Sequence of chain B:
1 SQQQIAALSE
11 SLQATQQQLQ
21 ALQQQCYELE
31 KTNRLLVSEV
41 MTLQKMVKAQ

This data describes a binding interaction between two proteins.

Residue-level contacts at the interface:
Residue Q25 in chain A is in contact with residue Q23 in chain B (closest heavy-atom distance 3.5 Å).
Residue I5 in chain A is in contact with residue I5 in chain B (closest heavy-atom distance 3.4 Å).
Residue Q50 in chain A is in contact with residue K48 in chain B (closest heavy-atom distance 4.2 Å).
Residue E39 in chain A interacts with residue Q44 in chain B (closest heavy-atom distance 3.0 Å).
Residue L35 in chain A contacts residue V37 in chain B (closest heavy-atom distance 3.9 Å).
Residue T15 in chain A interacts with residue L19 in chain B (closest heavy-atom distance 3.8 Å).
Residue T32 in chain A interacts with residue R34 in chain B (closest heavy-atom distance 3.5 Å).
Residue L36 in chain A is in contact with residue L36 in chain B (closest heavy-atom distance 4.0 Å).
Residue Q25 in chain A is in contact with residue C26 in chain B (closest heavy-atom distance 3.8 Å).
Residue M46 in chain A is in contact with residue K48 in chain B (closest heavy-atom distance 3.9 Å).
Residue T32 in chain A contacts residue N33 in chain B (closest heavy-atom distance 3.8 Å).
Residue N33 in chain A contacts residue N33 in chain B (closest heavy-atom distance 3.0 Å).
Residue S11 in chain A interacts with residue S9 in chain B (closest heavy-atom distance 2.8 Å).
Residue L43 in chain A contacts residue V47 in chain B (closest heavy-atom distance 3.9 Å).
Residue T15 in chain A interacts with residue L12 in chain B (closest heavy-atom distance 3.6 Å).
Residue Q25 in chain A interacts with residue Y27 in chain B (closest heavy-atom distance 3.5 Å).
Residue Q18 in chain A interacts with residue Q16 in chain B (closest heavy-atom distance 3.7 Å).
Residue T42 in chain A interacts with residue Q44 in chain B (closest heavy-atom distance 3.6 Å).
Residue Q18 in chain A is in contact with residue Q20 in chain B (closest heavy-atom distance 3.9 Å).
Residue L22 in chain A is in contact with residue L19 in chain B (closest heavy-atom distance 3.8 Å).
Residue A14 in chain A is in contact with residue Q16 in chain B (closest heavy-atom distance 3.6 Å).
Residue L36 in chain A interacts with residue N33 in chain B (closest heavy-atom distance 3.9 Å).
Residue Q18 in chain A contacts residue L19 in chain B (closest heavy-atom distance 3.6 Å).
Residue L22 in chain A contacts residue L22 in chain B (closest heavy-atom distance 3.6 Å).
Residue Q18 in chain A contacts residue Q23 in chain B (closest heavy-atom distance 2.4 Å).
Residue C26 in chain A is in contact with residue C26 in chain B (closest heavy-atom distance 2.0 Å).
Residue Q4 in chain A interacts with residue I5 in chain B (closest heavy-atom distance 3.2 Å).
Residue S1 in chain A interacts with residue I5 in chain B (closest heavy-atom distance 4.1 Å).
Residue L43 in chain A contacts residue L43 in chain B (closest heavy-atom distance 3.9 Å).
Residue V40 in chain A is in contact with residue V40 in chain B (closest heavy-atom distance 3.9 Å).
Residue L43 in chain A is in contact with residue Q44 in chain B (closest heavy-atom distance 3.8 Å).
Residue L36 in chain A is in contact with residue V37 in chain B (closest heavy-atom distance 3.7 Å).
Residue E39 in chain A contacts residue V40 in chain B (closest heavy-atom distance 3.5 Å).
Residue L8 in chain A interacts with residue S9 in chain B (closest heavy-atom distance 3.8 Å).
Residue L8 in chain A is in contact with residue I5 in chain B (closest heavy-atom distance 3.9 Å).
Residue Q50 in chain A is in contact with residue Q50 in chain B (closest heavy-atom distance 2.8 Å).
Residue E28 in chain A contacts residue E30 in chain B (closest heavy-atom distance 3.7 Å).
Residue S1 in chain A contacts residue Q2 in chain B (closest heavy-atom distance 3.1 Å).
Residue S11 in chain A interacts with residue L12 in chain B (closest heavy-atom distance 4.1 Å).
Residue L8 in chain A contacts residue L8 in chain B (closest heavy-atom distance 4.0 Å).
Residue E39 in chain A contacts residue M41 in chain B (closest heavy-atom distance 3.4 Å).
Residue L12 in chain A interacts with residue L12 in chain B (closest heavy-atom distance 3.9 Å).
Residue L8 in chain A is in contact with residue L12 in chain B (closest heavy-atom distance 3.4 Å).
Residue A7 in chain A contacts residue S9 in chain B (closest heavy-atom distance 3.7 Å).
Residue L29 in chain A is in contact with residue E30 in chain B (closest heavy-atom distance 3.7 Å).
Residue T32 in chain A is in contact with residue E30 in chain B (closest heavy-atom distance 2.6 Å).
Residue M46 in chain A interacts with residue Q44 in chain B (closest heavy-atom distance 3.3 Å).
Residue Q4 in chain A is in contact with residue Q2 in chain B (closest heavy-atom distance 3.1 Å).
Residue L19 in chain A contacts residue L19 in chain B (closest heavy-atom distance 4.1 Å).
Residue T15 in chain A is in contact with residue T15 in chain B (closest heavy-atom distance 4.1 Å).
Residue L29 in chain A interacts with residue C26 in chain B (closest heavy-atom distance 4.0 Å).
Residue L22 in chain A interacts with residue Q23 in chain B (closest heavy-atom distance 3.4 Å).
Residue M46 in chain A is in contact with residue V47 in chain B (closest heavy-atom distance 4.1 Å).
Residue L36 in chain A interacts with residue V40 in chain B (closest heavy-atom distance 4.2 Å).
Residue L29 in chain A contacts residue L29 in chain B (closest heavy-atom distance 3.8 Å).
Residue A21 in chain A is in contact with residue Q23 in chain B (closest heavy-atom distance 3.5 Å).
Residue Q50 in chain A is in contact with residue V47 in chain B (closest heavy-atom distance 2.9 Å).
Residue Q4 in chain A interacts with residue A6 in chain B (closest heavy-atom distance 3.8 Å).
Residue V47 in chain A contacts residue V47 in chain B (closest heavy-atom distance 3.8 Å).
Residue S11 in chain A contacts residue Q13 in chain B (closest heavy-atom distance 3.4 Å).

Sequence of chain A:
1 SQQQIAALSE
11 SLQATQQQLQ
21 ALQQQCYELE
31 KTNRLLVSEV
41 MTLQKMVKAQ